Sequence of protein 1:
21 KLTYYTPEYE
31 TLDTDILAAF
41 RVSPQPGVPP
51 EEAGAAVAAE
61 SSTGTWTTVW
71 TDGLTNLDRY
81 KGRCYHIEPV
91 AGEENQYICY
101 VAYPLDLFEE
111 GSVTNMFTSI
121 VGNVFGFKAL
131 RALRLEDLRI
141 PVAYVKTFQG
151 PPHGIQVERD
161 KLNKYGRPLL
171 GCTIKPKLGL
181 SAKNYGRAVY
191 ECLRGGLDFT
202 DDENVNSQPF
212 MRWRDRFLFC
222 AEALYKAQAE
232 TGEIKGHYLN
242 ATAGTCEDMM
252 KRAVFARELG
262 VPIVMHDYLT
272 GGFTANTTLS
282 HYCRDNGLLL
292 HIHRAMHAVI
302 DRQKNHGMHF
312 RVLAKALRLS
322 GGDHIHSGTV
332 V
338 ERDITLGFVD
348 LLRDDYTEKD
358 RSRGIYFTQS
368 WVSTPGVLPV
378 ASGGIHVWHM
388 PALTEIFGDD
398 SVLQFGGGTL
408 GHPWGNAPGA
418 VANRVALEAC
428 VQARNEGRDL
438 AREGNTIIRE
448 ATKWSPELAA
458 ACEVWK

Sequence of protein 2:
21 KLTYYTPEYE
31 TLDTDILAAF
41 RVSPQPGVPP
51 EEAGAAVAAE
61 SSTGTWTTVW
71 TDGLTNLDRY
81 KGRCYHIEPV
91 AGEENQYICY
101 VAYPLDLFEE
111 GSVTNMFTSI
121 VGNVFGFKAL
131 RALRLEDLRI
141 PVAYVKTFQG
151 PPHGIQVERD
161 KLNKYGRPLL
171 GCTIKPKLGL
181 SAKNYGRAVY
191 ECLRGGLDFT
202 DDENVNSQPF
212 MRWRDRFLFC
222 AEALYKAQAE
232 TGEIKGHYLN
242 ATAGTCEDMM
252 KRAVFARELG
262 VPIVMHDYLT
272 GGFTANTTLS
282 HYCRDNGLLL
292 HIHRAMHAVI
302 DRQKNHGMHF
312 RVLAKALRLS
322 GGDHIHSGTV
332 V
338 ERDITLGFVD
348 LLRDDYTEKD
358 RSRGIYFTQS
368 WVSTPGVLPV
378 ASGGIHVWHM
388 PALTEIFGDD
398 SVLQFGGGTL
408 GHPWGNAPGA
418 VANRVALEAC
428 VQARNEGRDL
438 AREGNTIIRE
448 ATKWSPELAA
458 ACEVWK

This data describes a binding interaction between two proteins.

Residue-level contacts at the interface:
Residue K175 in protein 1 contacts residue T71 in protein 2 (closest heavy-atom distance 2.6 Å).
Residue R253 in protein 1 interacts with residue E109 in protein 2 (closest heavy-atom distance 2.9 Å).
Residue H307 in protein 1 contacts residue A299 in protein 2 (closest heavy-atom distance 2.8 Å).
Residue E110 in protein 1 contacts residue R213 in protein 2 (closest heavy-atom distance 2.9 Å).
Residue N413 in protein 1 interacts with residue W70 in protein 2 (closest heavy-atom distance 2.8 Å).
Residue G408 in protein 1 is in contact with residue T68 in protein 2 (closest heavy-atom distance 3.4 Å).
Residue E109 in protein 1 interacts with residue S208 in protein 2 (closest heavy-atom distance 3.1 Å).
Residue M297 in protein 1 contacts residue G122 in protein 2 (closest heavy-atom distance 2.9 Å).
Residue T275 in protein 1 is in contact with residue T246 in protein 2 (closest heavy-atom distance 3.3 Å).
Residue F125 in protein 1 interacts with residue R303 in protein 2 (closest heavy-atom distance 2.9 Å).
Residue T71 in protein 1 interacts with residue K175 in protein 2 (closest heavy-atom distance 2.6 Å).
Residue T275 in protein 1 is in contact with residue A244 in protein 2 (closest heavy-atom distance 2.9 Å).
Residue S208 in protein 1 contacts residue E109 in protein 2 (closest heavy-atom distance 3.1 Å).
Residue G179 in protein 1 interacts with residue T75 in protein 2 (closest heavy-atom distance 3.1 Å).
Residue L407 in protein 1 interacts with residue W70 in protein 2 (closest heavy-atom distance 3.2 Å).
Residue T75 in protein 1 interacts with residue G179 in protein 2 (closest heavy-atom distance 3.1 Å).
Residue R213 in protein 1 contacts residue E110 in protein 2 (closest heavy-atom distance 2.9 Å).
Residue R303 in protein 1 interacts with residue F127 in protein 2 (closest heavy-atom distance 3.0 Å).
Residue T279 in protein 1 is in contact with residue C247 in protein 2 (closest heavy-atom distance 2.8 Å).
Residue T278 in protein 1 is in contact with residue G245 in protein 2 (closest heavy-atom distance 3.4 Å).
Residue L130 in protein 1 interacts with residue R303 in protein 2 (closest heavy-atom distance 2.8 Å).
Residue L107 in protein 1 interacts with residue Q209 in protein 2 (closest heavy-atom distance 2.9 Å).
Residue D72 in protein 1 is in contact with residue P176 in protein 2 (closest heavy-atom distance 3.3 Å).
Residue A244 in protein 1 is in contact with residue T275 in protein 2 (closest heavy-atom distance 2.9 Å).
Residue T67 in protein 1 interacts with residue W462 in protein 2 (closest heavy-atom distance 3.4 Å).
Residue T118 in protein 1 is in contact with residue T271 in protein 2 (closest heavy-atom distance 2.9 Å).
Residue T279 in protein 1 contacts residue E248 in protein 2 (closest heavy-atom distance 2.7 Å).
Residue N115 in protein 1 contacts residue N207 in protein 2 (closest heavy-atom distance 3.0 Å).
Residue E248 in protein 1 contacts residue T279 in protein 2 (closest heavy-atom distance 2.8 Å).
Residue G404 in protein 1 contacts residue T67 in protein 2 (closest heavy-atom distance 3.3 Å).
Residue N205 in protein 1 is in contact with residue N115 in protein 2 (closest heavy-atom distance 3.0 Å).
Residue W462 in protein 1 contacts residue T67 in protein 2 (closest heavy-atom distance 3.2 Å).
Residue G272 in protein 1 interacts with residue T275 in protein 2 (closest heavy-atom distance 3.2 Å).
Residue T275 in protein 1 interacts with residue G272 in protein 2 (closest heavy-atom distance 3.2 Å).
Residue S112 in protein 1 contacts residue G245 in protein 2 (closest heavy-atom distance 3.4 Å).
Residue G245 in protein 1 interacts with residue T278 in protein 2 (closest heavy-atom distance 3.3 Å).
Residue T271 in protein 1 contacts residue T118 in protein 2 (closest heavy-atom distance 2.9 Å).
Residue N205 in protein 1 contacts residue T118 in protein 2 (closest heavy-atom distance 3.2 Å).
Residue G122 in protein 1 contacts residue M297 in protein 2 (closest heavy-atom distance 2.9 Å).
Residue W70 in protein 1 interacts with residue N413 in protein 2 (closest heavy-atom distance 2.9 Å).
Residue H307 in protein 1 interacts with residue Q304 in protein 2 (closest heavy-atom distance 3.1 Å).
Residue W70 in protein 1 contacts residue L407 in protein 2 (closest heavy-atom distance 3.4 Å).
Residue C247 in protein 1 contacts residue C247 in protein 2 (closest heavy-atom distance 2.3 Å).
Residue N115 in protein 1 contacts residue N205 in protein 2 (closest heavy-atom distance 3.1 Å).
Residue A299 in protein 1 contacts residue H307 in protein 2 (closest heavy-atom distance 2.9 Å).
Residue N207 in protein 1 is in contact with residue N115 in protein 2 (closest heavy-atom distance 3.1 Å).
Residue Q304 in protein 1 contacts residue H307 in protein 2 (closest heavy-atom distance 3.0 Å).
Residue T271 in protein 1 interacts with residue T114 in protein 2 (closest heavy-atom distance 3.3 Å).
Residue T67 in protein 1 contacts residue G404 in protein 2 (closest heavy-atom distance 3.3 Å).
Residue Q209 in protein 1 is in contact with residue L107 in protein 2 (closest heavy-atom distance 2.9 Å).
Residue R303 in protein 1 interacts with residue F125 in protein 2 (closest heavy-atom distance 2.8 Å).
Residue T118 in protein 1 is in contact with residue N205 in protein 2 (closest heavy-atom distance 3.1 Å).
Residue F127 in protein 1 contacts residue R303 in protein 2 (closest heavy-atom distance 3.0 Å).
Residue Q304 in protein 1 interacts with residue R131 in protein 2 (closest heavy-atom distance 3.2 Å).
Residue N207 in protein 1 contacts residue E109 in protein 2 (closest heavy-atom distance 3.3 Å).
Residue E109 in protein 1 interacts with residue R253 in protein 2 (closest heavy-atom distance 2.8 Å).
Residue R131 in protein 1 interacts with residue Q304 in protein 2 (closest heavy-atom distance 3.1 Å).
Residue R303 in protein 1 interacts with residue L130 in protein 2 (closest heavy-atom distance 2.8 Å).
Residue C247 in protein 1 is in contact with residue T279 in protein 2 (closest heavy-atom distance 2.8 Å).
Residue T246 in protein 1 contacts residue T275 in protein 2 (closest heavy-atom distance 3.4 Å).